Sequence of protein 2:
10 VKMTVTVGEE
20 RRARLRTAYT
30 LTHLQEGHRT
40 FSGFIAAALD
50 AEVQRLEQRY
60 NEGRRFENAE

Contacts between the two chains:
Residue A27 in protein 2 contacts residue F65 in protein 1 (closest heavy-atom distance 3.7 Å).
Residue M12 in protein 2 contacts residue E18 in protein 1 (closest heavy-atom distance 3.9 Å).
Residue F65 in protein 2 interacts with residue T26 in protein 1 (closest heavy-atom distance 3.6 Å).
Residue R21 in protein 2 interacts with residue T13 in protein 1 (closest heavy-atom distance 2.9 Å).
Residue R20 in protein 2 is in contact with residue D49 in protein 1 (closest heavy-atom distance 2.9 Å).
Residue M12 in protein 2 is in contact with residue T15 in protein 1 (closest heavy-atom distance 3.8 Å).
Residue T26 in protein 2 contacts residue N67 in protein 1 (closest heavy-atom distance 2.6 Å).
Residue V10 in protein 2 contacts residue E18 in protein 1 (closest heavy-atom distance 3.5 Å).
Residue K11 in protein 2 contacts residue R21 in protein 1 (closest heavy-atom distance 3.5 Å).
Residue V14 in protein 2 is in contact with residue R21 in protein 1 (closest heavy-atom distance 3.6 Å).
Residue V52 in protein 2 interacts with residue L24 in protein 1 (closest heavy-atom distance 3.6 Å).
Residue D49 in protein 2 is in contact with residue R20 in protein 1 (closest heavy-atom distance 2.8 Å).
Residue K11 in protein 2 interacts with residue E18 in protein 1 (closest heavy-atom distance 3.7 Å).
Residue V14 in protein 2 interacts with residue V14 in protein 1 (closest heavy-atom distance 3.0 Å).
Residue E35 in protein 2 is in contact with residue Y59 in protein 1 (closest heavy-atom distance 2.6 Å).
Residue T15 in protein 2 interacts with residue M12 in protein 1 (closest heavy-atom distance 3.6 Å).
Residue R21 in protein 2 contacts residue V14 in protein 1 (closest heavy-atom distance 3.6 Å).
Residue L30 in protein 2 contacts residue E66 in protein 1 (closest heavy-atom distance 3.4 Å).
Residue L30 in protein 2 contacts residue F65 in protein 1 (closest heavy-atom distance 3.8 Å).
Residue T13 in protein 2 interacts with residue T13 in protein 1 (closest heavy-atom distance 3.9 Å).
Residue F43 in protein 2 interacts with residue L55 in protein 1 (closest heavy-atom distance 3.8 Å).
Residue T26 in protein 2 interacts with residue F65 in protein 1 (closest heavy-atom distance 3.7 Å).
Residue I44 in protein 2 is in contact with residue V14 in protein 1 (closest heavy-atom distance 3.7 Å).
Residue D49 in protein 2 interacts with residue R23 in protein 1 (closest heavy-atom distance 3.2 Å).
Residue V14 in protein 2 is in contact with residue I44 in protein 1 (closest heavy-atom distance 3.9 Å).
Residue E51 in protein 2 interacts with residue A47 in protein 1 (closest heavy-atom distance 3.8 Å).
Residue M12 in protein 2 contacts residue V16 in protein 1 (closest heavy-atom distance 2.8 Å).
Residue R20 in protein 2 contacts residue A45 in protein 1 (closest heavy-atom distance 3.3 Å).
Residue T31 in protein 2 is in contact with residue L55 in protein 1 (closest heavy-atom distance 3.8 Å).
Residue F65 in protein 2 interacts with residue T31 in protein 1 (closest heavy-atom distance 3.9 Å).
Residue Y59 in protein 2 contacts residue T31 in protein 1 (closest heavy-atom distance 3.6 Å).
Residue T13 in protein 2 contacts residue V14 in protein 1 (closest heavy-atom distance 3.2 Å).
Residue E35 in protein 2 contacts residue R54 in protein 1 (closest heavy-atom distance 3.0 Å).
Residue L55 in protein 2 is in contact with residue E35 in protein 1 (closest heavy-atom distance 3.7 Å).
Residue R21 in protein 2 is in contact with residue K11 in protein 1 (closest heavy-atom distance 3.5 Å).
Residue L24 in protein 2 contacts residue V52 in protein 1 (closest heavy-atom distance 3.7 Å).
Residue V16 in protein 2 contacts residue M12 in protein 1 (closest heavy-atom distance 2.8 Å).
Residue Y59 in protein 2 interacts with residue Q34 in protein 1 (closest heavy-atom distance 3.4 Å).
Residue R23 in protein 2 is in contact with residue D49 in protein 1 (closest heavy-atom distance 3.2 Å).
Residue L55 in protein 2 is in contact with residue F43 in protein 1 (closest heavy-atom distance 3.9 Å).
Residue N67 in protein 2 is in contact with residue T26 in protein 1 (closest heavy-atom distance 2.7 Å).
Residue E66 in protein 2 contacts residue T26 in protein 1 (closest heavy-atom distance 3.4 Å).
Residue T31 in protein 2 contacts residue F65 in protein 1 (closest heavy-atom distance 3.7 Å).
Residue L55 in protein 2 is in contact with residue T31 in protein 1 (closest heavy-atom distance 3.7 Å).
Residue F65 in protein 2 contacts residue L30 in protein 1 (closest heavy-atom distance 3.6 Å).
Residue A45 in protein 2 contacts residue R20 in protein 1 (closest heavy-atom distance 3.5 Å).
Residue M12 in protein 2 interacts with residue G17 in protein 1 (closest heavy-atom distance 2.9 Å).
Residue G17 in protein 2 contacts residue M12 in protein 1 (closest heavy-atom distance 3.0 Å).
Residue L48 in protein 2 interacts with residue V16 in protein 1 (closest heavy-atom distance 3.5 Å).
Residue V16 in protein 2 is in contact with residue V14 in protein 1 (closest heavy-atom distance 3.8 Å).
Residue T13 in protein 2 is in contact with residue R21 in protein 1 (closest heavy-atom distance 2.8 Å).
Residue E18 in protein 2 interacts with residue K11 in protein 1 (closest heavy-atom distance 3.6 Å).
Residue R54 in protein 2 contacts residue E35 in protein 1 (closest heavy-atom distance 2.8 Å).
Residue V14 in protein 2 is in contact with residue T13 in protein 1 (closest heavy-atom distance 3.2 Å).
Residue Q34 in protein 2 contacts residue Y59 in protein 1 (closest heavy-atom distance 3.4 Å).
Residue T31 in protein 2 is in contact with residue Y59 in protein 1 (closest heavy-atom distance 3.5 Å).
Residue V16 in protein 2 contacts residue L48 in protein 1 (closest heavy-atom distance 3.6 Å).
Residue E35 in protein 2 contacts residue L55 in protein 1 (closest heavy-atom distance 3.7 Å).
Residue N67 in protein 2 contacts residue A22 in protein 1 (closest heavy-atom distance 3.5 Å).
Residue Y59 in protein 2 interacts with residue E35 in protein 1 (closest heavy-atom distance 2.6 Å).

The following describes two proteins that form a bound complex.

Sequence of protein 1:
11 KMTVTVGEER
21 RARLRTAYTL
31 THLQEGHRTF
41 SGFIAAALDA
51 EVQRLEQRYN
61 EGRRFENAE